This data describes a binding interaction between two proteins.

Sequence of chain A:
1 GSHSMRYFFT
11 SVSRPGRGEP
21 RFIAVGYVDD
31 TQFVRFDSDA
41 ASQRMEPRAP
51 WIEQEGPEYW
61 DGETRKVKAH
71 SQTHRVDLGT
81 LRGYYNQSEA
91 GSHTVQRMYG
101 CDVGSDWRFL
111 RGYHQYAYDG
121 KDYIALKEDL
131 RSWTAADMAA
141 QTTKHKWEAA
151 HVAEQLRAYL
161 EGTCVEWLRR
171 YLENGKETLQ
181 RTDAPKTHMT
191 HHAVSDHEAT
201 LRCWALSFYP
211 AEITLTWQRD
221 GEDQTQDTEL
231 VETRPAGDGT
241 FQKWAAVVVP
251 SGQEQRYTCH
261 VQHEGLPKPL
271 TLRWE

Interface contacts:
Residue T80 in chain A interacts with residue V9 in chain B (closest heavy-atom distance 3.9 Å).
Residue Y99 in chain A is in contact with residue A2 in chain B (closest heavy-atom distance 3.6 Å).
Residue H70 in chain A is in contact with residue G3 in chain B (closest heavy-atom distance 3.5 Å).
Residue T73 in chain A interacts with residue L7 in chain B (closest heavy-atom distance 4.0 Å).
Residue Y159 in chain A is in contact with residue G3 in chain B (closest heavy-atom distance 3.5 Å).
Residue A150 in chain A is in contact with residue L7 in chain B (closest heavy-atom distance 3.9 Å).
Residue K66 in chain A is in contact with residue A1 in chain B (closest heavy-atom distance 3.5 Å).
Residue W167 in chain A interacts with residue A1 in chain B (closest heavy-atom distance 3.6 Å).
Residue K66 in chain A contacts residue G3 in chain B (closest heavy-atom distance 3.6 Å).
Residue K146 in chain A is in contact with residue L7 in chain B (closest heavy-atom distance 3.8 Å).
Residue D77 in chain A is in contact with residue T8 in chain B (closest heavy-atom distance 3.3 Å).
Residue F9 in chain A is in contact with residue A2 in chain B (closest heavy-atom distance 4.8 Å).
Residue Y123 in chain A contacts residue V9 in chain B (closest heavy-atom distance 4.0 Å).
Residue Y7 in chain A contacts residue A1 in chain B (closest heavy-atom distance 3.1 Å).
Residue Y171 in chain A is in contact with residue A1 in chain B (closest heavy-atom distance 2.7 Å).
Residue L81 in chain A is in contact with residue V9 in chain B (closest heavy-atom distance 3.9 Å).
Residue T73 in chain A contacts residue T8 in chain B (closest heavy-atom distance 3.7 Å).
Residue M5 in chain A interacts with residue A1 in chain B (closest heavy-atom distance 3.8 Å).
Residue K66 in chain A is in contact with residue A2 in chain B (closest heavy-atom distance 2.9 Å).
Residue Y84 in chain A contacts residue V9 in chain B (closest heavy-atom distance 3.5 Å).
Residue D77 in chain A interacts with residue L7 in chain B (closest heavy-atom distance 4.7 Å).
Residue Y99 in chain A is in contact with residue G3 in chain B (closest heavy-atom distance 2.8 Å).
Residue H114 in chain A contacts residue I6 in chain B (closest heavy-atom distance 3.9 Å).
Residue T73 in chain A interacts with residue I6 in chain B (closest heavy-atom distance 3.8 Å).
Residue L156 in chain A interacts with residue I6 in chain B (closest heavy-atom distance 4.8 Å).
Residue K146 in chain A interacts with residue T8 in chain B (closest heavy-atom distance 2.7 Å).
Residue Q155 in chain A interacts with residue I4 in chain B (closest heavy-atom distance 4.4 Å).
Residue R97 in chain A is in contact with residue L7 in chain B (closest heavy-atom distance 4.2 Å).
Residue L156 in chain A contacts residue G5 in chain B (closest heavy-atom distance 3.4 Å).
Residue E63 in chain A is in contact with residue A1 in chain B (closest heavy-atom distance 3.4 Å).
Residue R97 in chain A contacts residue I6 in chain B (closest heavy-atom distance 3.7 Å).
Residue D77 in chain A is in contact with residue V9 in chain B (closest heavy-atom distance 2.6 Å).
Residue Q155 in chain A interacts with residue G5 in chain B (closest heavy-atom distance 3.8 Å).
Residue Y116 in chain A is in contact with residue V9 in chain B (closest heavy-atom distance 3.9 Å).
Residue Y7 in chain A is in contact with residue A2 in chain B (closest heavy-atom distance 3.3 Å).
Residue V152 in chain A contacts residue G5 in chain B (closest heavy-atom distance 3.4 Å).
Residue T143 in chain A contacts residue V9 in chain B (closest heavy-atom distance 2.8 Å).
Residue H70 in chain A is in contact with residue I6 in chain B (closest heavy-atom distance 3.9 Å).
Residue Q155 in chain A interacts with residue I6 in chain B (closest heavy-atom distance 5.0 Å).
Residue V152 in chain A interacts with residue L7 in chain B (closest heavy-atom distance 3.9 Å).
Residue M45 in chain A contacts residue A2 in chain B (closest heavy-atom distance 4.9 Å).
Residue H70 in chain A is in contact with residue A2 in chain B (closest heavy-atom distance 4.6 Å).
Residue W147 in chain A interacts with residue T8 in chain B (closest heavy-atom distance 2.7 Å).
Residue E63 in chain A interacts with residue A2 in chain B (closest heavy-atom distance 2.9 Å).
Residue W147 in chain A is in contact with residue L7 in chain B (closest heavy-atom distance 3.3 Å).
Residue Y59 in chain A interacts with residue A1 in chain B (closest heavy-atom distance 4.2 Å).
Residue Y99 in chain A contacts residue I6 in chain B (closest heavy-atom distance 4.0 Å).
Residue V76 in chain A contacts residue T8 in chain B (closest heavy-atom distance 3.9 Å).
Residue Y159 in chain A interacts with residue A1 in chain B (closest heavy-atom distance 2.5 Å).
Residue Y159 in chain A contacts residue I4 in chain B (closest heavy-atom distance 4.3 Å).
Residue T163 in chain A is in contact with residue A1 in chain B (closest heavy-atom distance 4.9 Å).
Residue F33 in chain A interacts with residue A1 in chain B (closest heavy-atom distance 5.0 Å).
Residue Y159 in chain A interacts with residue A2 in chain B (closest heavy-atom distance 3.5 Å).
Residue K146 in chain A interacts with residue V9 in chain B (closest heavy-atom distance 3.0 Å).
Residue T142 in chain A is in contact with residue V9 in chain B (closest heavy-atom distance 4.9 Å).
Residue W147 in chain A is in contact with residue V9 in chain B (closest heavy-atom distance 4.0 Å).
Residue K66 in chain A interacts with residue I4 in chain B (closest heavy-atom distance 4.2 Å).

Sequence of chain B:
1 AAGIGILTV